This data describes a binding interaction between two proteins.

Sequence of chain A:
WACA

Contacts between the two chains:
Residue I248 in chain B contacts residue A3 in chain A (closest heavy-atom distance 3.8 Å).
Residue L242 in chain B is in contact with residue A3 in chain A (closest heavy-atom distance 4.1 Å).
Residue S199 in chain B interacts with residue C5 in chain A (closest heavy-atom distance 3.7 Å).
Residue F200 in chain B is in contact with residue A3 in chain A (closest heavy-atom distance 4.7 Å).
Residue Y198 in chain B is in contact with residue W1 in chain A (closest heavy-atom distance 4.3 Å).
Residue S199 in chain B is in contact with residue A3 in chain A (closest heavy-atom distance 3.0 Å).
Residue Q246 in chain B is in contact with residue A3 in chain A (closest heavy-atom distance 4.3 Å).
Residue T194 in chain B interacts with residue W1 in chain A (closest heavy-atom distance 3.9 Å).
Residue G197 in chain B is in contact with residue A3 in chain A (closest heavy-atom distance 3.9 Å).
Residue G197 in chain B is in contact with residue W1 in chain A (closest heavy-atom distance 3.1 Å).
Residue S199 in chain B is in contact with residue W1 in chain A (closest heavy-atom distance 3.4 Å).
Residue Y198 in chain B interacts with residue A3 in chain A (closest heavy-atom distance 3.2 Å).

Sequence of chain B:
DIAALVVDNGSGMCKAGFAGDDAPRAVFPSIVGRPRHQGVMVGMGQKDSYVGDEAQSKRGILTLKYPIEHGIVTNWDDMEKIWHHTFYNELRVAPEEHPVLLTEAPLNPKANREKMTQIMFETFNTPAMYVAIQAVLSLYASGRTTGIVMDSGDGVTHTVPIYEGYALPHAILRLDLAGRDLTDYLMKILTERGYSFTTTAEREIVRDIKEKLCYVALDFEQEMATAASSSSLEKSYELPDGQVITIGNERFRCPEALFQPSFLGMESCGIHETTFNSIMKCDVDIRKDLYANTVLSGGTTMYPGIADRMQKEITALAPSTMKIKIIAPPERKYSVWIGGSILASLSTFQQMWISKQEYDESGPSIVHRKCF